The following describes two proteins that form a bound complex.

Interface contacts:
Residue A159 in protein 2 contacts residue D29 in protein 1 (closest heavy-atom distance 3.6 Å).

Sequence of protein 2:
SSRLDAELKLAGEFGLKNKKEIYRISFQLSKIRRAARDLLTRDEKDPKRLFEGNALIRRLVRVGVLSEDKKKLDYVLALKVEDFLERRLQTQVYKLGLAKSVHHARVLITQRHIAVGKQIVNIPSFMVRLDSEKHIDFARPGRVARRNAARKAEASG

Sequence of protein 1:
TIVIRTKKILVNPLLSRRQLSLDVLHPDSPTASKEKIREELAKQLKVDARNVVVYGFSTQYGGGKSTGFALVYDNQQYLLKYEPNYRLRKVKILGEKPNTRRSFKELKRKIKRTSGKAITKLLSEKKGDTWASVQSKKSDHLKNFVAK